Contacts between the two chains:
Residue D202 in chain A is in contact with residue I70 in chain B (closest heavy-atom distance 2.7 Å).
Residue F205 in chain A is in contact with residue K69 in chain B (closest heavy-atom distance 3.1 Å).
Residue G204 in chain A contacts residue G68 in chain B (closest heavy-atom distance 4.3 Å).
Residue G204 in chain A contacts residue I70 in chain B (closest heavy-atom distance 4.9 Å).
Residue D202 in chain A interacts with residue L71 in chain B (closest heavy-atom distance 3.4 Å).
Residue D202 in chain A contacts residue K69 in chain B (closest heavy-atom distance 3.3 Å).
Residue G203 in chain A interacts with residue I70 in chain B (closest heavy-atom distance 3.8 Å).
Residue G203 in chain A is in contact with residue G68 in chain B (closest heavy-atom distance 3.2 Å).
Residue G203 in chain A is in contact with residue K69 in chain B (closest heavy-atom distance 3.6 Å).

Sequence of chain B:
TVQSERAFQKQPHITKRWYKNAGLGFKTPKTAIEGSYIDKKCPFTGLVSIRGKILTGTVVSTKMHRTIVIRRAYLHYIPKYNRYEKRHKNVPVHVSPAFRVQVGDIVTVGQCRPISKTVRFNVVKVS

Sequence of chain A:
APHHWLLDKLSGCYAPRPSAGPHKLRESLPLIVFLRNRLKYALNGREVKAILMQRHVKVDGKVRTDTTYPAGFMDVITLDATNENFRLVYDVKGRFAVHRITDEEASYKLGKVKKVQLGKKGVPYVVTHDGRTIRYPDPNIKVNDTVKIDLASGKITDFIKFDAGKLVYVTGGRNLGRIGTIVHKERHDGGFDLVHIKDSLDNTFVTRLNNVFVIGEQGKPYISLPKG

These two protein chains interact to form a complex.